This data describes a binding interaction between two proteins.

Sequence of chain B:
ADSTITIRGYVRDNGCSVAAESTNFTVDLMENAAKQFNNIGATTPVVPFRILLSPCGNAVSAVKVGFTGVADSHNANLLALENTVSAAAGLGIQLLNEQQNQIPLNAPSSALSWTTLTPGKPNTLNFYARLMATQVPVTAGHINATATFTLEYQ

Sequence of chain A:
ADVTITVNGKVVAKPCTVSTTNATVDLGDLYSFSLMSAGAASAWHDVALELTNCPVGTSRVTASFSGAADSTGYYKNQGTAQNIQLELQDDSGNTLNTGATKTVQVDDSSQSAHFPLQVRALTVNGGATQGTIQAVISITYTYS

Interface contacts:
Residue I7 in chain B contacts residue I133 in chain A (closest heavy-atom distance 3.8 Å).
Residue T6 in chain B is in contact with residue A23 in chain A (closest heavy-atom distance 2.9 Å).
Residue R12 in chain B contacts residue D29 in chain A (closest heavy-atom distance 3.3 Å).
Residue S3 in chain B is in contact with residue Y141 in chain A (closest heavy-atom distance 3.1 Å).
Residue Y153 in chain B contacts residue F33 in chain A (closest heavy-atom distance 3.6 Å).
Residue I7 in chain B contacts residue L27 in chain A (closest heavy-atom distance 3.6 Å).
Residue R12 in chain B contacts residue S32 in chain A (closest heavy-atom distance 2.6 Å).
Residue V11 in chain B interacts with residue A81 in chain A (closest heavy-atom distance 3.8 Å).
Residue S3 in chain B is in contact with residue T20 in chain A (closest heavy-atom distance 2.7 Å).
Residue Y10 in chain B interacts with residue T132 in chain A (closest heavy-atom distance 3.6 Å).
Residue I7 in chain B contacts residue A135 in chain A (closest heavy-atom distance 2.8 Å).
Residue V11 in chain B interacts with residue G131 in chain A (closest heavy-atom distance 2.8 Å).
Residue Y10 in chain B is in contact with residue G131 in chain A (closest heavy-atom distance 3.4 Å).
Residue R8 in chain B contacts residue L27 in chain A (closest heavy-atom distance 2.7 Å).
Residue T4 in chain B is in contact with residue N22 in chain A (closest heavy-atom distance 3.4 Å).
Residue E152 in chain B contacts residue F33 in chain A (closest heavy-atom distance 3.9 Å).
Residue R8 in chain B contacts residue I133 in chain A (closest heavy-atom distance 3.4 Å).
Residue T4 in chain B is in contact with residue T21 in chain A (closest heavy-atom distance 2.8 Å).
Residue I7 in chain B interacts with residue V119 in chain A (closest heavy-atom distance 3.3 Å).
Residue A1 in chain B interacts with residue I139 in chain A (closest heavy-atom distance 3.4 Å).
Residue D13 in chain B contacts residue S32 in chain A (closest heavy-atom distance 3.5 Å).
Residue T6 in chain B contacts residue V25 in chain A (closest heavy-atom distance 2.9 Å).
Residue G9 in chain B contacts residue T132 in chain A (closest heavy-atom distance 3.6 Å).
Residue I5 in chain B contacts residue A23 in chain A (closest heavy-atom distance 3.5 Å).
Residue D2 in chain B is in contact with residue T140 in chain A (closest heavy-atom distance 3.3 Å).
Residue V11 in chain B contacts residue T129 in chain A (closest heavy-atom distance 3.3 Å).
Residue N14 in chain B is in contact with residue F33 in chain A (closest heavy-atom distance 3.2 Å).
Residue S3 in chain B interacts with residue T21 in chain A (closest heavy-atom distance 3.4 Å).
Residue T6 in chain B is in contact with residue A135 in chain A (closest heavy-atom distance 3.7 Å).
Residue N14 in chain B contacts residue S32 in chain A (closest heavy-atom distance 3.5 Å).
Residue Y10 in chain B interacts with residue D29 in chain A (closest heavy-atom distance 3.6 Å).
Residue R8 in chain B interacts with residue G28 in chain A (closest heavy-atom distance 3.9 Å).
Residue Y10 in chain B contacts residue G28 in chain A (closest heavy-atom distance 3.0 Å).
Residue T6 in chain B interacts with residue T24 in chain A (closest heavy-atom distance 3.6 Å).
Residue V11 in chain B contacts residue L30 in chain A (closest heavy-atom distance 3.6 Å).
Residue I7 in chain B interacts with residue Q134 in chain A (closest heavy-atom distance 3.8 Å).
Residue R12 in chain B contacts residue Y31 in chain A (closest heavy-atom distance 3.6 Å).
Residue A1 in chain B is in contact with residue T140 in chain A (closest heavy-atom distance 3.1 Å).
Residue I5 in chain B is in contact with residue V136 in chain A (closest heavy-atom distance 3.3 Å).
Residue Y10 in chain B contacts residue L30 in chain A (closest heavy-atom distance 2.8 Å).
Residue R8 in chain B contacts residue V25 in chain A (closest heavy-atom distance 3.1 Å).
Residue V11 in chain B contacts residue I84 in chain A (closest heavy-atom distance 3.5 Å).
Residue G9 in chain B interacts with residue I133 in chain A (closest heavy-atom distance 2.7 Å).
Residue T4 in chain B contacts residue V136 in chain A (closest heavy-atom distance 3.2 Å).
Residue G9 in chain B contacts residue G28 in chain A (closest heavy-atom distance 3.2 Å).
Residue I7 in chain B contacts residue V25 in chain A (closest heavy-atom distance 3.5 Å).
Residue R8 in chain B contacts residue Q134 in chain A (closest heavy-atom distance 3.5 Å).
Residue S3 in chain B is in contact with residue L49 in chain A (closest heavy-atom distance 3.2 Å).
Residue I7 in chain B contacts residue L86 in chain A (closest heavy-atom distance 3.9 Å).
Residue T4 in chain B interacts with residue A23 in chain A (closest heavy-atom distance 2.6 Å).
Residue I5 in chain B interacts with residue I137 in chain A (closest heavy-atom distance 2.8 Å).
Residue V11 in chain B contacts residue Q130 in chain A (closest heavy-atom distance 3.5 Å).
Residue R8 in chain B contacts residue D26 in chain A (closest heavy-atom distance 2.9 Å).
Residue D2 in chain B contacts residue I139 in chain A (closest heavy-atom distance 3.8 Å).
Residue S3 in chain B interacts with residue I139 in chain A (closest heavy-atom distance 3.0 Å).
Residue T4 in chain B interacts with residue I137 in chain A (closest heavy-atom distance 3.6 Å).
Residue R12 in chain B is in contact with residue L30 in chain A (closest heavy-atom distance 2.7 Å).
Residue N14 in chain B interacts with residue Y31 in chain A (closest heavy-atom distance 3.7 Å).
Residue D2 in chain B contacts residue T21 in chain A (closest heavy-atom distance 3.8 Å).
Residue D2 in chain B contacts residue Y141 in chain A (closest heavy-atom distance 3.1 Å).